Residue-level contacts at the interface:
Residue L510 in the first protein interacts with residue L642 in the second protein (closest heavy-atom distance 4.2 Å).
Residue Q509 in the first protein interacts with residue D643 in the second protein (closest heavy-atom distance 3.2 Å).
Residue L510 in the first protein is in contact with residue D643 in the second protein (closest heavy-atom distance 3.9 Å).
Residue Q509 in the first protein contacts residue R592 in the second protein (closest heavy-atom distance 4.5 Å).
Residue Q509 in the first protein interacts with residue S639 in the second protein (closest heavy-atom distance 4.9 Å).

These two protein chains interact to form a complex.

Sequence of the first protein:
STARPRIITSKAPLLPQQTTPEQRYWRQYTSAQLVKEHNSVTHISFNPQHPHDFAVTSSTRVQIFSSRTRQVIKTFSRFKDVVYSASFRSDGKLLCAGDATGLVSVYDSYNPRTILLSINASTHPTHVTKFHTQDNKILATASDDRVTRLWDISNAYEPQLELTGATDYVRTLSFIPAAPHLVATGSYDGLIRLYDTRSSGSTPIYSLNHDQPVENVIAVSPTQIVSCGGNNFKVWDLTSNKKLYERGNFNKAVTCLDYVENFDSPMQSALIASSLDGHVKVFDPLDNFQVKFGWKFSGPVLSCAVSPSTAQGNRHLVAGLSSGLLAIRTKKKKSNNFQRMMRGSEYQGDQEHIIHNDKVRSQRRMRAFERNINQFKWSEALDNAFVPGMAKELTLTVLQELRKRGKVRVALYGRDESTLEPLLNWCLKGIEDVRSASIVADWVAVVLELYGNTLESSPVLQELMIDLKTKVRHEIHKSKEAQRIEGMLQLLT

Sequence of the second protein:
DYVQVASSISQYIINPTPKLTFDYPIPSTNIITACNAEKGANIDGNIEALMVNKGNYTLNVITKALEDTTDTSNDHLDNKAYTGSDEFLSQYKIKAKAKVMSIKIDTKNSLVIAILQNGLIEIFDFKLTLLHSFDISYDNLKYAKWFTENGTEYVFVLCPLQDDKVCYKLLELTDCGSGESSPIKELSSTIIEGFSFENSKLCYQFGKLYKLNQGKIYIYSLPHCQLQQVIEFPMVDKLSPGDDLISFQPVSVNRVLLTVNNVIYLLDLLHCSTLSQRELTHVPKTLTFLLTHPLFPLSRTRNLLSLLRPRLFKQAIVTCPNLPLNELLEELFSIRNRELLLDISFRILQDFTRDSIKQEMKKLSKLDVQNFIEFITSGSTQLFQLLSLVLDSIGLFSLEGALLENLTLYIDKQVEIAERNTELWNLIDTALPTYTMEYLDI